Sequence of chain A:
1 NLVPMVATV

Interface contacts:
Residue D77 in chain B interacts with residue A7 in chain A (closest heavy-atom distance 4.7 Å).
Residue H70 in chain B contacts residue L2 in chain A (closest heavy-atom distance 4.1 Å).
Residue T163 in chain B is in contact with residue N1 in chain A (closest heavy-atom distance 3.8 Å).
Residue L156 in chain B contacts residue V3 in chain A (closest heavy-atom distance 4.0 Å).
Residue V76 in chain B is in contact with residue T8 in chain A (closest heavy-atom distance 3.4 Å).
Residue K66 in chain B is in contact with residue N1 in chain A (closest heavy-atom distance 2.8 Å).
Residue Y7 in chain B interacts with residue N1 in chain A (closest heavy-atom distance 2.8 Å).
Residue Y123 in chain B is in contact with residue V9 in chain A (closest heavy-atom distance 4.0 Å).
Residue Y159 in chain B interacts with residue P4 in chain A (closest heavy-atom distance 4.0 Å).
Residue T143 in chain B interacts with residue T8 in chain A (closest heavy-atom distance 5.0 Å).
Residue R65 in chain B interacts with residue P4 in chain A (closest heavy-atom distance 4.8 Å).
Residue Y59 in chain B is in contact with residue N1 in chain A (closest heavy-atom distance 4.2 Å).
Residue H70 in chain B interacts with residue V6 in chain A (closest heavy-atom distance 3.1 Å).
Residue Y84 in chain B is in contact with residue V9 in chain A (closest heavy-atom distance 2.9 Å).
Residue R97 in chain B interacts with residue A7 in chain A (closest heavy-atom distance 4.3 Å).
Residue Y99 in chain B is in contact with residue L2 in chain A (closest heavy-atom distance 3.4 Å).
Residue R97 in chain B interacts with residue V6 in chain A (closest heavy-atom distance 3.4 Å).
Residue K146 in chain B contacts residue T8 in chain A (closest heavy-atom distance 3.1 Å).
Residue K66 in chain B contacts residue L2 in chain A (closest heavy-atom distance 2.9 Å).
Residue Q155 in chain B interacts with residue M5 in chain A (closest heavy-atom distance 4.8 Å).
Residue K66 in chain B interacts with residue V3 in chain A (closest heavy-atom distance 3.6 Å).
Residue Y159 in chain B is in contact with residue L2 in chain A (closest heavy-atom distance 3.8 Å).
Residue V67 in chain B contacts residue L2 in chain A (closest heavy-atom distance 3.6 Å).
Residue D77 in chain B is in contact with residue T8 in chain A (closest heavy-atom distance 2.4 Å).
Residue H70 in chain B interacts with residue V3 in chain A (closest heavy-atom distance 3.5 Å).
Residue W147 in chain B contacts residue V9 in chain A (closest heavy-atom distance 4.0 Å).
Residue M45 in chain B interacts with residue L2 in chain A (closest heavy-atom distance 3.5 Å).
Residue T73 in chain B is in contact with residue V6 in chain A (closest heavy-atom distance 3.0 Å).
Residue T80 in chain B interacts with residue T8 in chain A (closest heavy-atom distance 4.8 Å).
Residue Y159 in chain B is in contact with residue V3 in chain A (closest heavy-atom distance 3.6 Å).
Residue Y159 in chain B contacts residue N1 in chain A (closest heavy-atom distance 2.7 Å).
Residue W147 in chain B contacts residue A7 in chain A (closest heavy-atom distance 3.6 Å).
Residue T80 in chain B is in contact with residue V9 in chain A (closest heavy-atom distance 3.8 Å).
Residue W167 in chain B contacts residue N1 in chain A (closest heavy-atom distance 3.3 Å).
Residue K66 in chain B contacts residue P4 in chain A (closest heavy-atom distance 4.0 Å).
Residue F33 in chain B contacts residue N1 in chain A (closest heavy-atom distance 4.5 Å).
Residue D77 in chain B interacts with residue V9 in chain A (closest heavy-atom distance 2.8 Å).
Residue T73 in chain B is in contact with residue A7 in chain A (closest heavy-atom distance 3.5 Å).
Residue T73 in chain B interacts with residue T8 in chain A (closest heavy-atom distance 3.8 Å).
Residue V152 in chain B is in contact with residue A7 in chain A (closest heavy-atom distance 3.8 Å).
Residue Y7 in chain B interacts with residue L2 in chain A (closest heavy-atom distance 3.5 Å).
Residue K146 in chain B is in contact with residue V9 in chain A (closest heavy-atom distance 3.3 Å).
Residue E63 in chain B interacts with residue N1 in chain A (closest heavy-atom distance 3.6 Å).
Residue Y99 in chain B is in contact with residue V3 in chain A (closest heavy-atom distance 3.0 Å).
Residue E63 in chain B contacts residue L2 in chain A (closest heavy-atom distance 2.9 Å).
Residue L81 in chain B contacts residue V9 in chain A (closest heavy-atom distance 3.9 Å).
Residue Y116 in chain B is in contact with residue V9 in chain A (closest heavy-atom distance 3.5 Å).
Residue W147 in chain B contacts residue T8 in chain A (closest heavy-atom distance 2.9 Å).
Residue T143 in chain B interacts with residue V9 in chain A (closest heavy-atom distance 2.7 Å).
Residue F9 in chain B contacts residue L2 in chain A (closest heavy-atom distance 3.6 Å).
Residue Y171 in chain B contacts residue N1 in chain A (closest heavy-atom distance 2.8 Å).
Residue M5 in chain B is in contact with residue N1 in chain A (closest heavy-atom distance 3.9 Å).

Sequence of chain B:
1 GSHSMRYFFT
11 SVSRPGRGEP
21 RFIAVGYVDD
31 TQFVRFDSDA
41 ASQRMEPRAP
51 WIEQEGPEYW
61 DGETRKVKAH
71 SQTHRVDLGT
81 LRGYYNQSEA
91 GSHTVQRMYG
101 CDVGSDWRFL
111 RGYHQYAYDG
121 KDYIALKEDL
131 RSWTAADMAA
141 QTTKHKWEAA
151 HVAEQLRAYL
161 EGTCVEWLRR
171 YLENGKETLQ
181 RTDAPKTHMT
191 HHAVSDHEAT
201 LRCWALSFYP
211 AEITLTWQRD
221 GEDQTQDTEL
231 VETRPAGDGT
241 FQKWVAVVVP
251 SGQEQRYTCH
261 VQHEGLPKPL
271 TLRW

These two protein chains interact to form a complex.